These two protein chains interact to form a complex.

Sequence of protein 1:
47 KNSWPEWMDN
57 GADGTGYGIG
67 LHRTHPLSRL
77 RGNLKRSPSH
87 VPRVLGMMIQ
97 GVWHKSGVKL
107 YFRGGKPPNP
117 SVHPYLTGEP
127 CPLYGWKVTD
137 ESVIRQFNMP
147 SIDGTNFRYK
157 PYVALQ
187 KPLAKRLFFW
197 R

Residue-level contacts at the interface:
Residue N375 in protein 2 is in contact with residue W196 in protein 1 (closest heavy-atom distance 2.9 Å).
Residue K378 in protein 2 is in contact with residue L193 in protein 1 (closest heavy-atom distance 3.0 Å).
Residue N375 in protein 2 is in contact with residue F195 in protein 1 (closest heavy-atom distance 4.0 Å).
Residue K378 in protein 2 contacts residue K191 in protein 1 (closest heavy-atom distance 3.3 Å).
Residue N375 in protein 2 interacts with residue R197 in protein 1 (closest heavy-atom distance 4.9 Å).
Residue G377 in protein 2 interacts with residue L193 in protein 1 (closest heavy-atom distance 3.3 Å).
Residue N375 in protein 2 is in contact with residue F194 in protein 1 (closest heavy-atom distance 3.1 Å).
Residue G377 in protein 2 contacts residue F194 in protein 1 (closest heavy-atom distance 4.2 Å).
Residue M376 in protein 2 contacts residue F194 in protein 1 (closest heavy-atom distance 4.9 Å).

Sequence of protein 2:
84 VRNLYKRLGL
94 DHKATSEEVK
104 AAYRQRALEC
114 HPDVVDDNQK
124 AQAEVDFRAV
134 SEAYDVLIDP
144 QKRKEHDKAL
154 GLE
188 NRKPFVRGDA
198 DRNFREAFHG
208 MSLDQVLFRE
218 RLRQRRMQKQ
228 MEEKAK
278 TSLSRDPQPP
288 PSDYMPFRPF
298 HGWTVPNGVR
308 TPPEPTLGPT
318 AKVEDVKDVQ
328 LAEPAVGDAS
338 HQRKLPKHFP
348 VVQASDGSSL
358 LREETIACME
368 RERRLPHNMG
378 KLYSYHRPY